Sequence of chain B:
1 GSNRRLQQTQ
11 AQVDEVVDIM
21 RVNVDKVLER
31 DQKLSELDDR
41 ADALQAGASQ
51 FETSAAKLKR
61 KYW

Interface contacts:
Residue S54 in chain B interacts with residue T60 in chain A (closest heavy-atom distance 3.8 Å).
Residue K33 in chain B interacts with residue D39 in chain A (closest heavy-atom distance 3.3 Å).
Residue N23 in chain B contacts residue G28 in chain A (closest heavy-atom distance 3.3 Å).
Residue L44 in chain B interacts with residue N48 in chain A (closest heavy-atom distance 4.2 Å).
Residue G47 in chain B is in contact with residue I52 in chain A (closest heavy-atom distance 3.6 Å).
Residue Q12 in chain B contacts residue S14 in chain A (closest heavy-atom distance 2.4 Å).
Residue K26 in chain B interacts with residue D32 in chain A (closest heavy-atom distance 2.8 Å).
Residue T9 in chain B contacts residue S14 in chain A (closest heavy-atom distance 3.3 Å).
Residue R40 in chain B contacts residue D46 in chain A (closest heavy-atom distance 3.5 Å).
Residue T9 in chain B interacts with residue L10 in chain A (closest heavy-atom distance 3.8 Å).
Residue K61 in chain B contacts residue G64 in chain A (closest heavy-atom distance 3.6 Å).
Residue L37 in chain B contacts residue I38 in chain A (closest heavy-atom distance 4.2 Å).
Residue E36 in chain B contacts residue M42 in chain A (closest heavy-atom distance 3.5 Å).
Residue R5 in chain B interacts with residue S14 in chain A (closest heavy-atom distance 4.2 Å).
Residue R5 in chain B interacts with residue E11 in chain A (closest heavy-atom distance 3.6 Å).
Residue N23 in chain B interacts with residue M27 in chain A (closest heavy-atom distance 4.0 Å).
Residue F51 in chain B is in contact with residue N56 in chain A (closest heavy-atom distance 3.4 Å).
Residue E15 in chain B contacts residue R21 in chain A (closest heavy-atom distance 3.0 Å).
Residue R30 in chain B is in contact with residue Q34 in chain A (closest heavy-atom distance 2.6 Å).
Residue R30 in chain B contacts residue I38 in chain A (closest heavy-atom distance 3.7 Å).
Residue Y62 in chain B interacts with residue G64 in chain A (closest heavy-atom distance 2.8 Å).
Residue K26 in chain B contacts residue N35 in chain A (closest heavy-atom distance 3.5 Å).
Residue L44 in chain B contacts residue I52 in chain A (closest heavy-atom distance 4.1 Å).
Residue L58 in chain B interacts with residue A59 in chain A (closest heavy-atom distance 3.1 Å).
Residue K33 in chain B interacts with residue M42 in chain A (closest heavy-atom distance 3.7 Å).
Residue N23 in chain B contacts residue A24 in chain A (closest heavy-atom distance 2.4 Å).
Residue K33 in chain B interacts with residue I38 in chain A (closest heavy-atom distance 3.5 Å).
Residue L58 in chain B interacts with residue M62 in chain A (closest heavy-atom distance 3.6 Å).
Residue R30 in chain B interacts with residue I31 in chain A (closest heavy-atom distance 4.3 Å).
Residue V16 in chain B contacts residue R21 in chain A (closest heavy-atom distance 3.7 Å).
Residue L44 in chain B contacts residue A45 in chain A (closest heavy-atom distance 4.3 Å).
Residue A43 in chain B contacts residue K49 in chain A (closest heavy-atom distance 4.3 Å).
Residue R5 in chain B contacts residue L10 in chain A (closest heavy-atom distance 3.9 Å).
Residue V16 in chain B contacts residue I17 in chain A (closest heavy-atom distance 3.7 Å).
Residue L6 in chain B contacts residue L10 in chain A (closest heavy-atom distance 3.6 Å).
Residue F51 in chain B contacts residue A55 in chain A (closest heavy-atom distance 3.6 Å).
Residue F51 in chain B contacts residue A59 in chain A (closest heavy-atom distance 4.3 Å).
Residue M20 in chain B contacts residue A24 in chain A (closest heavy-atom distance 3.5 Å).
Residue L37 in chain B contacts residue M42 in chain A (closest heavy-atom distance 3.8 Å).
Residue I19 in chain B contacts residue L25 in chain A (closest heavy-atom distance 3.7 Å).
Residue Q12 in chain B contacts residue I17 in chain A (closest heavy-atom distance 3.7 Å).
Residue I19 in chain B contacts residue A24 in chain A (closest heavy-atom distance 3.7 Å).
Residue R30 in chain B interacts with residue N35 in chain A (closest heavy-atom distance 3.0 Å).
Residue S54 in chain B interacts with residue N56 in chain A (closest heavy-atom distance 2.9 Å).
Residue L44 in chain B is in contact with residue K49 in chain A (closest heavy-atom distance 3.8 Å).
Residue T9 in chain B is in contact with residue V13 in chain A (closest heavy-atom distance 4.2 Å).
Residue V27 in chain B is in contact with residue I31 in chain A (closest heavy-atom distance 3.5 Å).
Residue L34 in chain B is in contact with residue I38 in chain A (closest heavy-atom distance 3.5 Å).
Residue L37 in chain B contacts residue I41 in chain A (closest heavy-atom distance 3.9 Å).
Residue A48 in chain B contacts residue I52 in chain A (closest heavy-atom distance 4.0 Å).
Residue L58 in chain B contacts residue L63 in chain A (closest heavy-atom distance 4.0 Å).
Residue F51 in chain B interacts with residue I52 in chain A (closest heavy-atom distance 4.2 Å).
Residue V16 in chain B interacts with residue L20 in chain A (closest heavy-atom distance 3.9 Å).
Residue K26 in chain B interacts with residue I31 in chain A (closest heavy-atom distance 3.8 Å).
Residue Y62 in chain B interacts with residue M62 in chain A (closest heavy-atom distance 2.4 Å).
Residue R40 in chain B interacts with residue M42 in chain A (closest heavy-atom distance 2.9 Å).
Residue V13 in chain B interacts with residue I17 in chain A (closest heavy-atom distance 3.7 Å).
Residue M20 in chain B is in contact with residue M27 in chain A (closest heavy-atom distance 4.1 Å).
Residue N23 in chain B interacts with residue I31 in chain A (closest heavy-atom distance 3.9 Å).
Residue Q50 in chain B is in contact with residue N56 in chain A (closest heavy-atom distance 3.7 Å).

Sequence of chain A:
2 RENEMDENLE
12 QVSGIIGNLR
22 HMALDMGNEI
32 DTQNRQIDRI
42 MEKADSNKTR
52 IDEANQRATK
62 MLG

This data describes a binding interaction between two proteins.